Sequence of the first protein:
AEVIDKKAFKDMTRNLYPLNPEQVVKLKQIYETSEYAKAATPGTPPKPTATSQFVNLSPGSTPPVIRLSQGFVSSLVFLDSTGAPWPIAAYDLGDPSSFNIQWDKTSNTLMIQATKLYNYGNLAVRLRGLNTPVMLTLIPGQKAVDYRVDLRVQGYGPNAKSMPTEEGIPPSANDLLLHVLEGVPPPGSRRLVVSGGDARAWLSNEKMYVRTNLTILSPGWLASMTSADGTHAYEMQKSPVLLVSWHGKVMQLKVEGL

This data describes a binding interaction between two proteins.

Interface contacts:
Residue K352 in the first protein interacts with residue D150 in the second protein (closest heavy-atom distance 2.9 Å).
Residue K352 in the first protein is in contact with residue R152 in the second protein (closest heavy-atom distance 3.5 Å).
Residue H350 in the first protein is in contact with residue I112 in the second protein (closest heavy-atom distance 3.5 Å).
Residue W349 in the first protein interacts with residue V188 in the second protein (closest heavy-atom distance 5.0 Å).
Residue H350 in the first protein contacts residue R152 in the second protein (closest heavy-atom distance 3.5 Å).
Residue W349 in the first protein interacts with residue A187 in the second protein (closest heavy-atom distance 4.4 Å).
Residue W349 in the first protein interacts with residue R110 in the second protein (closest heavy-atom distance 4.2 Å).
Residue G351 in the first protein is in contact with residue R152 in the second protein (closest heavy-atom distance 4.7 Å).

Sequence of the second protein:
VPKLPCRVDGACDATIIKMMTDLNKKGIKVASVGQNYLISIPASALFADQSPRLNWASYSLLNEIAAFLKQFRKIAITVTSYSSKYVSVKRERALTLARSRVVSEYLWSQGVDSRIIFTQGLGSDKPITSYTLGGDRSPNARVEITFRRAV